Contacts between the two chains:
Residue I253 in chain B is in contact with residue P48 in chain A (closest heavy-atom distance 3.9 Å).
Residue D265 in chain B interacts with residue K80 in chain A (closest heavy-atom distance 2.8 Å).
Residue I253 in chain B interacts with residue L91 in chain A (closest heavy-atom distance 3.9 Å).
Residue S258 in chain B contacts residue R83 in chain A (closest heavy-atom distance 2.9 Å).
Residue R266 in chain B interacts with residue G70 in chain A (closest heavy-atom distance 3.9 Å).
Residue A250 in chain B interacts with residue L52 in chain A (closest heavy-atom distance 3.9 Å).
Residue R297 in chain B interacts with residue G96 in chain A (closest heavy-atom distance 4.0 Å).
Residue F293 in chain B interacts with residue K56 in chain A (closest heavy-atom distance 3.5 Å).
Residue I277 in chain B contacts residue M87 in chain A (closest heavy-atom distance 3.7 Å).
Residue K280 in chain B interacts with residue E90 in chain A (closest heavy-atom distance 2.9 Å).
Residue P270 in chain B contacts residue M86 in chain A (closest heavy-atom distance 3.5 Å).
Residue I262 in chain B is in contact with residue K80 in chain A (closest heavy-atom distance 3.5 Å).
Residue F284 in chain B interacts with residue M87 in chain A (closest heavy-atom distance 3.5 Å).
Residue P295 in chain B interacts with residue L138 in chain A (closest heavy-atom distance 3.7 Å).
Residue C257 in chain B is in contact with residue R84 in chain A (closest heavy-atom distance 3.7 Å).
Residue R297 in chain B interacts with residue E94 in chain A (closest heavy-atom distance 2.8 Å).
Residue S254 in chain B is in contact with residue R84 in chain A (closest heavy-atom distance 3.5 Å).
Residue I281 in chain B interacts with residue L95 in chain A (closest heavy-atom distance 3.5 Å).
Residue D265 in chain B is in contact with residue R83 in chain A (closest heavy-atom distance 2.8 Å).
Residue L298 in chain B is in contact with residue G96 in chain A (closest heavy-atom distance 3.6 Å).
Residue A250 in chain B is in contact with residue P48 in chain A (closest heavy-atom distance 3.8 Å).
Residue V294 in chain B contacts residue L95 in chain A (closest heavy-atom distance 3.8 Å).
Residue S254 in chain B is in contact with residue E47 in chain A (closest heavy-atom distance 3.4 Å).
Residue I296 in chain B is in contact with residue L95 in chain A (closest heavy-atom distance 3.6 Å).
Residue R132 in chain B is in contact with residue K140 in chain A (closest heavy-atom distance 4.0 Å).
Residue L298 in chain B contacts residue E137 in chain A (closest heavy-atom distance 3.8 Å).
Residue V294 in chain B contacts residue L134 in chain A (closest heavy-atom distance 4.0 Å).
Residue L298 in chain B contacts residue L95 in chain A (closest heavy-atom distance 2.7 Å).
Residue I262 in chain B contacts residue R83 in chain A (closest heavy-atom distance 3.8 Å).
Residue R297 in chain B interacts with residue L95 in chain A (closest heavy-atom distance 3.3 Å).
Residue S258 in chain B contacts residue R84 in chain A (closest heavy-atom distance 2.8 Å).
Residue M271 in chain B contacts residue M86 in chain A (closest heavy-atom distance 3.6 Å).
Residue D265 in chain B contacts residue Y79 in chain A (closest heavy-atom distance 3.5 Å).
Residue F293 in chain B interacts with residue S49 in chain A (closest heavy-atom distance 3.7 Å).
Residue F260 in chain B interacts with residue R83 in chain A (closest heavy-atom distance 2.9 Å).
Residue L298 in chain B contacts residue L134 in chain A (closest heavy-atom distance 3.7 Å).
Residue R266 in chain B interacts with residue Y79 in chain A (closest heavy-atom distance 3.5 Å).
Residue K278 in chain B contacts residue E94 in chain A (closest heavy-atom distance 3.9 Å).
Residue P274 in chain B interacts with residue E90 in chain A (closest heavy-atom distance 3.6 Å).
Residue V268 in chain B is in contact with residue R83 in chain A (closest heavy-atom distance 3.5 Å).
Residue C257 in chain B is in contact with residue M87 in chain A (closest heavy-atom distance 3.4 Å).
Residue C257 in chain B contacts residue R83 in chain A (closest heavy-atom distance 2.7 Å).
Residue K280 in chain B is in contact with residue E94 in chain A (closest heavy-atom distance 3.1 Å).
Residue I281 in chain B interacts with residue L91 in chain A (closest heavy-atom distance 3.8 Å).
Residue A250 in chain B interacts with residue S49 in chain A (closest heavy-atom distance 3.7 Å).
Residue P274 in chain B interacts with residue M87 in chain A (closest heavy-atom distance 3.7 Å).
Residue K251 in chain B interacts with residue E47 in chain A (closest heavy-atom distance 3.2 Å).
Residue P270 in chain B contacts residue Q82 in chain A (closest heavy-atom distance 3.7 Å).
Residue F293 in chain B interacts with residue K53 in chain A (closest heavy-atom distance 3.9 Å).
Residue D265 in chain B interacts with residue S76 in chain A (closest heavy-atom distance 3.3 Å).
Residue K280 in chain B interacts with residue M87 in chain A (closest heavy-atom distance 3.6 Å).
Residue R132 in chain B interacts with residue E137 in chain A (closest heavy-atom distance 3.9 Å).
Residue V294 in chain B contacts residue L52 in chain A (closest heavy-atom distance 3.8 Å).
Residue P274 in chain B contacts residue M86 in chain A (closest heavy-atom distance 3.7 Å).
Residue S254 in chain B interacts with residue P48 in chain A (closest heavy-atom distance 4.0 Å).
Residue R266 in chain B is in contact with residue D75 in chain A (closest heavy-atom distance 3.1 Å).
Residue I281 in chain B is in contact with residue E94 in chain A (closest heavy-atom distance 2.9 Å).
Residue R132 in chain B contacts residue L138 in chain A (closest heavy-atom distance 3.3 Å).
Residue R297 in chain B is in contact with residue E93 in chain A (closest heavy-atom distance 3.2 Å).
Residue F293 in chain B contacts residue L52 in chain A (closest heavy-atom distance 3.8 Å).

Sequence of chain B:
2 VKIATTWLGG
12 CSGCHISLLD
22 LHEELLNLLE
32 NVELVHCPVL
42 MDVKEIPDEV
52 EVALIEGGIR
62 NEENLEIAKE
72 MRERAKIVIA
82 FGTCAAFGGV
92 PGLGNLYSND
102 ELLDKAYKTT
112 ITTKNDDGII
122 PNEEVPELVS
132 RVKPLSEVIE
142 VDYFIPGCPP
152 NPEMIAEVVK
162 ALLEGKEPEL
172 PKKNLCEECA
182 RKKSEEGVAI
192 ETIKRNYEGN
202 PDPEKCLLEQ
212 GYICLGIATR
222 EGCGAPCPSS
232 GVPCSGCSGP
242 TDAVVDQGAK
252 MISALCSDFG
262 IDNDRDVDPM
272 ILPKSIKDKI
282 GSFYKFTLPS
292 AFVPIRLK

These two protein chains interact to form a complex.

Sequence of chain A:
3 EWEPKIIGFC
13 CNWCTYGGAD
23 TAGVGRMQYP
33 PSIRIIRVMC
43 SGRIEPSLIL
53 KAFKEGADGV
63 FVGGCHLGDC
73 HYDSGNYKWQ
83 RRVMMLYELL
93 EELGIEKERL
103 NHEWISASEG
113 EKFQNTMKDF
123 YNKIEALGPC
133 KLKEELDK